Sequence of chain A:
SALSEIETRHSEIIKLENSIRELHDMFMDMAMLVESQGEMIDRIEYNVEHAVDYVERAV

Sequence of chain B:
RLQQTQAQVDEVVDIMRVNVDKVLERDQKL

Interface contacts:
Residue M31 in chain A interacts with residue M23 in chain B (closest heavy-atom distance 4.0 Å).
Residue Q38 in chain A contacts residue V30 in chain B (closest heavy-atom distance 3.0 Å).
Residue I21 in chain A contacts residue V16 in chain B (closest heavy-atom distance 3.8 Å).
Residue M31 in chain A is in contact with residue V27 in chain B (closest heavy-atom distance 3.3 Å).
Residue V35 in chain A contacts residue R33 in chain B (closest heavy-atom distance 4.8 Å).
Residue E23 in chain A contacts residue R24 in chain B (closest heavy-atom distance 2.0 Å).
Residue L24 in chain A contacts residue V16 in chain B (closest heavy-atom distance 3.8 Å).
Residue L17 in chain A interacts with residue V16 in chain B (closest heavy-atom distance 3.8 Å).
Residue E13 in chain A contacts residue L9 in chain B (closest heavy-atom distance 4.0 Å).
Residue S20 in chain A is in contact with residue Q13 in chain B (closest heavy-atom distance 2.6 Å).
Residue E23 in chain A is in contact with residue V20 in chain B (closest heavy-atom distance 3.7 Å).
Residue L34 in chain A contacts residue V27 in chain B (closest heavy-atom distance 4.3 Å).
Residue K16 in chain A is in contact with residue Q13 in chain B (closest heavy-atom distance 3.4 Å).
Residue M27 in chain A contacts residue M23 in chain B (closest heavy-atom distance 3.4 Å).
Residue E13 in chain A is in contact with residue Q10 in chain B (closest heavy-atom distance 2.9 Å).
Residue L34 in chain A contacts residue D34 in chain B (closest heavy-atom distance 3.9 Å).
Residue I42 in chain A interacts with residue L37 in chain B (closest heavy-atom distance 4.0 Å).
Residue L17 in chain A interacts with residue T12 in chain B (closest heavy-atom distance 3.6 Å).
Residue I45 in chain A interacts with residue L37 in chain B (closest heavy-atom distance 3.9 Å).
Residue S20 in chain A is in contact with residue V20 in chain B (closest heavy-atom distance 3.9 Å).
Residue L24 in chain A is in contact with residue V20 in chain B (closest heavy-atom distance 3.8 Å).
Residue L34 in chain A interacts with residue V30 in chain B (closest heavy-atom distance 4.2 Å).
Residue V35 in chain A is in contact with residue V30 in chain B (closest heavy-atom distance 4.4 Å).
Residue E13 in chain A interacts with residue Q13 in chain B (closest heavy-atom distance 4.2 Å).
Residue M31 in chain A contacts residue V30 in chain B (closest heavy-atom distance 3.5 Å).
Residue L24 in chain A interacts with residue M23 in chain B (closest heavy-atom distance 3.9 Å).
Residue I42 in chain A contacts residue R33 in chain B (closest heavy-atom distance 3.5 Å).
Residue I14 in chain A contacts residue L9 in chain B (closest heavy-atom distance 3.6 Å).
Residue R10 in chain A contacts residue L9 in chain B (closest heavy-atom distance 4.1 Å).
Residue M27 in chain A is in contact with residue V27 in chain B (closest heavy-atom distance 4.3 Å).
Residue L17 in chain A is in contact with residue L9 in chain B (closest heavy-atom distance 3.8 Å).
Residue S20 in chain A is in contact with residue V16 in chain B (closest heavy-atom distance 3.7 Å).
Residue L34 in chain A interacts with residue L31 in chain B (closest heavy-atom distance 4.0 Å).
Residue S37 in chain A interacts with residue D34 in chain B (closest heavy-atom distance 4.7 Å).
Residue Q38 in chain A contacts residue L37 in chain B (closest heavy-atom distance 3.9 Å).
Residue L17 in chain A is in contact with residue Q13 in chain B (closest heavy-atom distance 3.3 Å).
Residue M31 in chain A contacts residue N26 in chain B (closest heavy-atom distance 3.3 Å).
Residue M41 in chain A contacts residue L37 in chain B (closest heavy-atom distance 3.6 Å).
Residue M41 in chain A is in contact with residue D34 in chain B (closest heavy-atom distance 3.8 Å).
Residue F28 in chain A is in contact with residue V19 in chain B (closest heavy-atom distance 4.2 Å).
Residue M27 in chain A contacts residue V20 in chain B (closest heavy-atom distance 3.7 Å).
Residue Q38 in chain A interacts with residue L31 in chain B (closest heavy-atom distance 4.9 Å).
Residue Q38 in chain A is in contact with residue D34 in chain B (closest heavy-atom distance 2.9 Å).
Residue L24 in chain A interacts with residue V19 in chain B (closest heavy-atom distance 3.6 Å).
Residue M27 in chain A interacts with residue R24 in chain B (closest heavy-atom distance 2.9 Å).
Residue S20 in chain A contacts residue D17 in chain B (closest heavy-atom distance 3.1 Å).
Residue Q38 in chain A contacts residue R33 in chain B (closest heavy-atom distance 2.8 Å).
Residue F28 in chain A is in contact with residue M23 in chain B (closest heavy-atom distance 3.6 Å).

This data describes a binding interaction between two proteins.